These two protein chains interact to form a complex.

Sequence of the second protein:
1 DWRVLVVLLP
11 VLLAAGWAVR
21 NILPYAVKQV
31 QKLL

Sequence of the first protein:
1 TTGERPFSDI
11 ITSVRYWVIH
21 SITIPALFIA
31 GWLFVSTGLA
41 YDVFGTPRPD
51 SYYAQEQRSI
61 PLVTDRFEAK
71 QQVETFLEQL

Contacts between the two chains:
Residue L33 in the first protein is in contact with residue V7 in the second protein (closest heavy-atom distance 3.7 Å).
Residue V18 in the first protein interacts with residue W17 in the second protein (closest heavy-atom distance 3.4 Å).
Residue I19 in the first protein is in contact with residue N21 in the second protein (closest heavy-atom distance 3.8 Å).
Residue T23 in the first protein is in contact with residue A18 in the second protein (closest heavy-atom distance 4.2 Å).
Residue I19 in the first protein contacts residue A18 in the second protein (closest heavy-atom distance 4.0 Å).
Residue A26 in the first protein is in contact with residue P10 in the second protein (closest heavy-atom distance 3.4 Å).
Residue R15 in the first protein interacts with residue N21 in the second protein (closest heavy-atom distance 4.1 Å).
Residue A30 in the first protein is in contact with residue V11 in the second protein (closest heavy-atom distance 3.5 Å).
Residue V18 in the first protein contacts residue N21 in the second protein (closest heavy-atom distance 3.4 Å).
Residue A30 in the first protein contacts residue P10 in the second protein (closest heavy-atom distance 4.5 Å).
Residue L39 in the first protein is in contact with residue V7 in the second protein (closest heavy-atom distance 4.3 Å).
Residue T37 in the first protein interacts with residue V6 in the second protein (closest heavy-atom distance 4.5 Å).
Residue I29 in the first protein interacts with residue P10 in the second protein (closest heavy-atom distance 4.1 Å).
Residue F34 in the first protein contacts residue V7 in the second protein (closest heavy-atom distance 3.6 Å).
Residue T23 in the first protein is in contact with residue A15 in the second protein (closest heavy-atom distance 4.9 Å).
Residue I22 in the first protein is in contact with residue A14 in the second protein (closest heavy-atom distance 4.2 Å).
Residue A26 in the first protein contacts residue V11 in the second protein (closest heavy-atom distance 4.6 Å).
Residue L39 in the first protein is in contact with residue V4 in the second protein (closest heavy-atom distance 3.9 Å).
Residue T37 in the first protein interacts with residue W2 in the second protein (closest heavy-atom distance 4.8 Å).
Residue L27 in the first protein contacts residue V11 in the second protein (closest heavy-atom distance 4.2 Å).
Residue I22 in the first protein is in contact with residue L13 in the second protein (closest heavy-atom distance 4.8 Å).
Residue R15 in the first protein is in contact with residue Y25 in the second protein (closest heavy-atom distance 3.4 Å).
Residue L39 in the first protein contacts residue R3 in the second protein (closest heavy-atom distance 3.3 Å).
Residue L33 in the first protein contacts residue P10 in the second protein (closest heavy-atom distance 4.2 Å).
Residue T37 in the first protein is in contact with residue V7 in the second protein (closest heavy-atom distance 4.2 Å).
Residue I19 in the first protein is in contact with residue W17 in the second protein (closest heavy-atom distance 4.3 Å).
Residue A30 in the first protein interacts with residue V7 in the second protein (closest heavy-atom distance 3.2 Å).
Residue R15 in the first protein interacts with residue I22 in the second protein (closest heavy-atom distance 3.9 Å).
Residue L39 in the first protein contacts residue D1 in the second protein (closest heavy-atom distance 4.3 Å).
Residue T23 in the first protein is in contact with residue A14 in the second protein (closest heavy-atom distance 3.6 Å).
Residue D42 in the first protein contacts residue R3 in the second protein (closest heavy-atom distance 2.5 Å).
Residue L33 in the first protein interacts with residue V6 in the second protein (closest heavy-atom distance 3.6 Å).
Residue T37 in the first protein is in contact with residue R3 in the second protein (closest heavy-atom distance 3.4 Å).
Residue I22 in the first protein contacts residue W17 in the second protein (closest heavy-atom distance 3.5 Å).
Residue G38 in the first protein is in contact with residue R3 in the second protein (closest heavy-atom distance 3.2 Å).
Residue I19 in the first protein is in contact with residue I22 in the second protein (closest heavy-atom distance 4.1 Å).
Residue R48 in the first protein is in contact with residue R3 in the second protein (closest heavy-atom distance 4.0 Å).
Residue A26 in the first protein is in contact with residue A14 in the second protein (closest heavy-atom distance 3.5 Å).